Sequence of protein 2:
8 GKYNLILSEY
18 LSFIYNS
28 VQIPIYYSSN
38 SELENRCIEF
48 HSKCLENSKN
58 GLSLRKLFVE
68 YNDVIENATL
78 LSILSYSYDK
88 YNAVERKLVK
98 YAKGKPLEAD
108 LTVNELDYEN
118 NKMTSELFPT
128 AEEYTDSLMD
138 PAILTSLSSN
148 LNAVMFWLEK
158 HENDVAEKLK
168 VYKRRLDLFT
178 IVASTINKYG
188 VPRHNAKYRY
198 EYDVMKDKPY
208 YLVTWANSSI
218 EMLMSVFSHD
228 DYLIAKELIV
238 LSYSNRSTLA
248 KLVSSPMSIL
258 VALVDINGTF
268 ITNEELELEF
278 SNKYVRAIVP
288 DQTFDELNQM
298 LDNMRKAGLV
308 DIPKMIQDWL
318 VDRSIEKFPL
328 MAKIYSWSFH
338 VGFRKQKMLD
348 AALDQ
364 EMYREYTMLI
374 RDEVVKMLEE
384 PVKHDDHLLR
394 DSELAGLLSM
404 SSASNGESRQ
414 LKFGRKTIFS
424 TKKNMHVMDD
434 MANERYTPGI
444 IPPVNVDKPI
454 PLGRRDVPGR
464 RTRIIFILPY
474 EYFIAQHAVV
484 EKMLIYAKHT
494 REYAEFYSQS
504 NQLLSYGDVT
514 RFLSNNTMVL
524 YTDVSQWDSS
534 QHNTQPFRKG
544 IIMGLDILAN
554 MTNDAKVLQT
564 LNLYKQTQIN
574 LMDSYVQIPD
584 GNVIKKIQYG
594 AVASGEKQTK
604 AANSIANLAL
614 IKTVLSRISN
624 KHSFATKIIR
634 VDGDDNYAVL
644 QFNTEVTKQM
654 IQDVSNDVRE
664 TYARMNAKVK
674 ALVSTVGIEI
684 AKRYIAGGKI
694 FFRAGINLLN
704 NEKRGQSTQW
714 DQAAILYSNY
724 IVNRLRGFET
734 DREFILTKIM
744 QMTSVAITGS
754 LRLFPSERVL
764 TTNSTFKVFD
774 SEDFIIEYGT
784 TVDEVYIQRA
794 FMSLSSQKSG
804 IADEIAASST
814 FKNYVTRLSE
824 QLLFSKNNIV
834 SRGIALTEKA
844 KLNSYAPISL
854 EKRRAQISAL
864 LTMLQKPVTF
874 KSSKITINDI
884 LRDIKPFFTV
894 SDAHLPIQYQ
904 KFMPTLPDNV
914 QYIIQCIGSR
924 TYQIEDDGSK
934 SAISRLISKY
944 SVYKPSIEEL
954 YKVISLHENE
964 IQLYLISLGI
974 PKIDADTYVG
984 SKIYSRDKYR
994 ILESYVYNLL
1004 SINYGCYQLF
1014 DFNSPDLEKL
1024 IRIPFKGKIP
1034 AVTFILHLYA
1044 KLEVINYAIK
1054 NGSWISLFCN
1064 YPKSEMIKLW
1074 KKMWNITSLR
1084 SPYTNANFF

Contacts between the two chains:
Residue S861 in protein 1 is in contact with residue L864 in protein 2 (closest heavy-atom distance 0.3 Å).
Residue S1081 in protein 1 is in contact with residue N881 in protein 2 (closest heavy-atom distance 0.5 Å).
Residue M745 in protein 1 interacts with residue I72 in protein 2 (closest heavy-atom distance 0.2 Å).
Residue L968 in protein 1 contacts residue Y925 in protein 2 (closest heavy-atom distance 0.5 Å).
Residue E807 in protein 1 interacts with residue Q715 in protein 2 (closest heavy-atom distance 0.5 Å).
Residue E996 in protein 1 is in contact with residue C1062 in protein 2 (closest heavy-atom distance 0.3 Å).
Residue E928 in protein 1 contacts residue L1060 in protein 2 (closest heavy-atom distance 0.4 Å).
Residue L401 in protein 1 is in contact with residue L728 in protein 2 (closest heavy-atom distance 0.5 Å).
Residue Q709 in protein 1 is in contact with residue K9 in protein 2 (closest heavy-atom distance 0.5 Å).
Residue Y848 in protein 1 contacts residue K741 in protein 2 (closest heavy-atom distance 0.4 Å).
Residue T420 in protein 1 interacts with residue N147 in protein 2 (closest heavy-atom distance 0.4 Å).
Residue K955 in protein 1 contacts residue V999 in protein 2 (closest heavy-atom distance 0.5 Å).
Residue P948 in protein 1 is in contact with residue F1015 in protein 2 (closest heavy-atom distance 0.3 Å).
Residue Y1000 in protein 1 contacts residue F890 in protein 2 (closest heavy-atom distance 0.2 Å).
Residue I742 in protein 1 is in contact with residue D70 in protein 2 (closest heavy-atom distance 0.5 Å).
Residue I957 in protein 1 contacts residue F1037 in protein 2 (closest heavy-atom distance 0.4 Å).
Residue E854 in protein 1 contacts residue S747 in protein 2 (closest heavy-atom distance 0.4 Å).
Residue R418 in protein 1 contacts residue D137 in protein 2 (closest heavy-atom distance 0.4 Å).
Residue R761 in protein 1 is in contact with residue S38 in protein 2 (closest heavy-atom distance 0.2 Å).
Residue K842 in protein 1 interacts with residue V771 in protein 2 (closest heavy-atom distance 0.1 Å).
Residue L392 in protein 1 interacts with residue K904 in protein 2 (closest heavy-atom distance 0.2 Å).
Residue P445 in protein 1 contacts residue S225 in protein 2 (closest heavy-atom distance 0.3 Å).
Residue I883 in protein 1 interacts with residue K1075 in protein 2 (closest heavy-atom distance 0.5 Å).
Residue Y967 in protein 1 contacts residue I927 in protein 2 (closest heavy-atom distance 0.3 Å).
Residue S767 in protein 1 is in contact with residue D786 in protein 2 (closest heavy-atom distance 0.4 Å).
Residue D806 in protein 1 is in contact with residue D714 in protein 2 (closest heavy-atom distance 0.4 Å).
Residue S997 in protein 1 is in contact with residue Y1042 in protein 2 (closest heavy-atom distance 0.4 Å).
Residue T440 in protein 1 interacts with residue K330 in protein 2 (closest heavy-atom distance 0.2 Å).
Residue N831 in protein 1 interacts with residue Y1007 in protein 2 (closest heavy-atom distance 0.3 Å).
Residue N436 in protein 1 contacts residue H337 in protein 2 (closest heavy-atom distance 0.4 Å).
Residue R755 in protein 1 interacts with residue S49 in protein 2 (closest heavy-atom distance 0.4 Å).
Residue Y22 in protein 1 interacts with residue K50 in protein 2 (closest heavy-atom distance 0.5 Å).
Residue Q859 in protein 1 contacts residue L867 in protein 2 (closest heavy-atom distance 0.4 Å).
Residue V999 in protein 1 interacts with residue K888 in protein 2 (closest heavy-atom distance 0.5 Å).
Residue I994 in protein 1 contacts residue H1040 in protein 2 (closest heavy-atom distance 0.4 Å).
Residue I421 in protein 1 is in contact with residue K741 in protein 2 (closest heavy-atom distance 0.5 Å).
Residue G399 in protein 1 interacts with residue P910 in protein 2 (closest heavy-atom distance 0.4 Å).
Residue G931 in protein 1 contacts residue A1043 in protein 2 (closest heavy-atom distance 0.3 Å).
Residue W1073 in protein 1 is in contact with residue W1073 in protein 2 (closest heavy-atom distance 0.3 Å).
Residue S932 in protein 1 interacts with residue V1047 in protein 2 (closest heavy-atom distance 0.5 Å).
Residue F416 in protein 1 contacts residue L701 in protein 2 (closest heavy-atom distance 0.5 Å).
Residue L1082 in protein 1 is in contact with residue V788 in protein 2 (closest heavy-atom distance 0.5 Å).
Residue F827 in protein 1 interacts with residue S503 in protein 2 (closest heavy-atom distance 0.3 Å).
Residue T1036 in protein 1 contacts residue K1066 in protein 2 (closest heavy-atom distance 0.3 Å).
Residue R412 in protein 1 is in contact with residue M221 in protein 2 (closest heavy-atom distance 0.1 Å).
Residue K842 in protein 1 interacts with residue Y1086 in protein 2 (closest heavy-atom distance 0.3 Å).
Residue I851 in protein 1 interacts with residue I742 in protein 2 (closest heavy-atom distance 0.4 Å).
Residue K741 in protein 1 interacts with residue N69 in protein 2 (closest heavy-atom distance 0.3 Å).
Residue A809 in protein 1 interacts with residue I718 in protein 2 (closest heavy-atom distance 0.3 Å).
Residue K844 in protein 1 contacts residue D776 in protein 2 (closest heavy-atom distance 0.5 Å).
Residue S822 in protein 1 contacts residue F1092 in protein 2 (closest heavy-atom distance 0.1 Å).
Residue S847 in protein 1 is in contact with residue L739 in protein 2 (closest heavy-atom distance 0.4 Å).
Residue V999 in protein 1 interacts with residue I887 in protein 2 (closest heavy-atom distance 0.3 Å).
Residue L864 in protein 1 interacts with residue Q868 in protein 2 (closest heavy-atom distance 0.4 Å).
Residue V956 in protein 1 contacts residue Y1000 in protein 2 (closest heavy-atom distance 0.3 Å).
Residue Q709 in protein 1 contacts residue Y10 in protein 2 (closest heavy-atom distance 0.5 Å).
Residue L839 in protein 1 is in contact with residue T1087 in protein 2 (closest heavy-atom distance 0.5 Å).
Residue A398 in protein 1 interacts with residue L909 in protein 2 (closest heavy-atom distance 0.5 Å).
Residue M795 in protein 1 contacts residue A793 in protein 2 (closest heavy-atom distance 0.3 Å).
Residue R857 in protein 1 interacts with residue L756 in protein 2 (closest heavy-atom distance 0.4 Å).

These two protein chains interact to form a complex.

Sequence of protein 1:
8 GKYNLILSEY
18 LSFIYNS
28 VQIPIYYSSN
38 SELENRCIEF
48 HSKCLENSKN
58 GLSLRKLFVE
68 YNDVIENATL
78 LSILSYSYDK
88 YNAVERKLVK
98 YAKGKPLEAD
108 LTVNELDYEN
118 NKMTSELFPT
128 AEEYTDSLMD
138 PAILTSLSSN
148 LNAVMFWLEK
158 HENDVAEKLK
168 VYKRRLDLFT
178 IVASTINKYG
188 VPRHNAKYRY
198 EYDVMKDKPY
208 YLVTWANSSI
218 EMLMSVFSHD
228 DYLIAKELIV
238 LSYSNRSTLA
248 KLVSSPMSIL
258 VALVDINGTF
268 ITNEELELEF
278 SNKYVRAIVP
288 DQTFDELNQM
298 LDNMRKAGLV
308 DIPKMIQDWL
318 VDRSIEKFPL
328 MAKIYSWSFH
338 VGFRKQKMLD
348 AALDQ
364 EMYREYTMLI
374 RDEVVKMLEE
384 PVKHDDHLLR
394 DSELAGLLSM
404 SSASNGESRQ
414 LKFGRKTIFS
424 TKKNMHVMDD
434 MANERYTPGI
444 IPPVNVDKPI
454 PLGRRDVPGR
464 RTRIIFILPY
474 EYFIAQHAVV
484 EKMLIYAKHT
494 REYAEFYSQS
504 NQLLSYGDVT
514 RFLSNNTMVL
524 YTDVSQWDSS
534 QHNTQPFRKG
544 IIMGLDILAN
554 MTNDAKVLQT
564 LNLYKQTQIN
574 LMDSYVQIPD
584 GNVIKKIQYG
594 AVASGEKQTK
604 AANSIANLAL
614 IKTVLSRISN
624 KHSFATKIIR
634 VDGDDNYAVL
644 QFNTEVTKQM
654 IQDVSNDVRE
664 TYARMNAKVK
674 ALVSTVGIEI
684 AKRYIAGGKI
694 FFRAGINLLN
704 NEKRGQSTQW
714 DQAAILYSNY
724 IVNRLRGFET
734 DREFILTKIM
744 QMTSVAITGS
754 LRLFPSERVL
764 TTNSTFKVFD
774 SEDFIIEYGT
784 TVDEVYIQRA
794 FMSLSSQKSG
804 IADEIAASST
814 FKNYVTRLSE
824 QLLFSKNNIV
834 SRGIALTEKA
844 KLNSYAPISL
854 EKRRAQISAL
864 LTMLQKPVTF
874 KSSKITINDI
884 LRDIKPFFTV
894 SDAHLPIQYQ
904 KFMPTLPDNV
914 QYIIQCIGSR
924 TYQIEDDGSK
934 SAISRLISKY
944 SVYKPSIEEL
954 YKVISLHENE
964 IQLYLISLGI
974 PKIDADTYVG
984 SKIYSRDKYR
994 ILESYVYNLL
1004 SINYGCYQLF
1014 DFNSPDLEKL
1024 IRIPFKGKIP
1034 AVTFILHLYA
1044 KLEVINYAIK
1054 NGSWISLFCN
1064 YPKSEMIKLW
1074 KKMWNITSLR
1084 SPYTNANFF